Sequence of chain A:
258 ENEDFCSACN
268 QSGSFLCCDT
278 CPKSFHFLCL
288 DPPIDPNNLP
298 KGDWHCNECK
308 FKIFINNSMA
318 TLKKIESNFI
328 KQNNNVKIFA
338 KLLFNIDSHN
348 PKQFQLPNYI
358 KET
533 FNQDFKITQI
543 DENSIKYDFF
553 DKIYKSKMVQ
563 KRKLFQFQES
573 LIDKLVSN

Interface contacts:
Residue P508 in chain B interacts with residue Q541 in chain A (closest heavy-atom distance 3.5 Å).
Residue I547 in chain B interacts with residue N331 in chain A (closest heavy-atom distance 4.0 Å).
Residue L573 in chain B is in contact with residue F567 in chain A (closest heavy-atom distance 3.6 Å).
Residue T525 in chain B contacts residue E544 in chain A (closest heavy-atom distance 3.0 Å).
Residue Y505 in chain B interacts with residue Q541 in chain A (closest heavy-atom distance 3.4 Å).
Residue F551 in chain B is in contact with residue Y549 in chain A (closest heavy-atom distance 3.3 Å).
Residue E507 in chain B contacts residue Q541 in chain A (closest heavy-atom distance 2.9 Å).
Residue Q503 in chain B contacts residue I539 in chain A (closest heavy-atom distance 3.4 Å).
Residue Q521 in chain B is in contact with residue I542 in chain A (closest heavy-atom distance 2.9 Å).
Residue I520 in chain B interacts with residue I539 in chain A (closest heavy-atom distance 3.4 Å).
Residue K511 in chain B is in contact with residue S546 in chain A (closest heavy-atom distance 3.3 Å).
Residue I522 in chain B contacts residue I547 in chain A (closest heavy-atom distance 3.6 Å).
Residue T526 in chain B is in contact with residue K328 in chain A (closest heavy-atom distance 3.4 Å).
Residue L509 in chain B is in contact with residue K334 in chain A (closest heavy-atom distance 3.2 Å).
Residue I520 in chain B contacts residue I542 in chain A (closest heavy-atom distance 3.0 Å).
Residue I523 in chain B is in contact with residue I542 in chain A (closest heavy-atom distance 3.1 Å).
Residue Y505 in chain B is in contact with residue I539 in chain A (closest heavy-atom distance 3.6 Å).
Residue Q562 in chain B is in contact with residue M560 in chain A (closest heavy-atom distance 3.2 Å).
Residue F551 in chain B interacts with residue N545 in chain A (closest heavy-atom distance 3.6 Å).
Residue K576 in chain B interacts with residue D575 in chain A (closest heavy-atom distance 3.0 Å).
Residue I498 in chain B is in contact with residue F537 in chain A (closest heavy-atom distance 3.6 Å).
Residue Y514 in chain B contacts residue T540 in chain A (closest heavy-atom distance 3.5 Å).
Residue K511 in chain B is in contact with residue D550 in chain A (closest heavy-atom distance 4.0 Å).
Residue Q521 in chain B is in contact with residue Q541 in chain A (closest heavy-atom distance 3.3 Å).
Residue F551 in chain B contacts residue F552 in chain A (closest heavy-atom distance 3.8 Å).
Residue E507 in chain B is in contact with residue K334 in chain A (closest heavy-atom distance 4.0 Å).
Residue K511 in chain B is in contact with residue N331 in chain A (closest heavy-atom distance 3.8 Å).
Residue F569 in chain B interacts with residue F567 in chain A (closest heavy-atom distance 3.3 Å).
Residue L509 in chain B contacts residue K338 in chain A (closest heavy-atom distance 3.7 Å).
Residue K565 in chain B interacts with residue R564 in chain A (closest heavy-atom distance 3.6 Å).
Residue I522 in chain B contacts residue I542 in chain A (closest heavy-atom distance 3.3 Å).
Residue L577 in chain B is in contact with residue I574 in chain A (closest heavy-atom distance 4.0 Å).
Residue I523 in chain B contacts residue Q541 in chain A (closest heavy-atom distance 4.0 Å).
Residue G513 in chain B interacts with residue D550 in chain A (closest heavy-atom distance 3.2 Å).
Residue N516 in chain B is in contact with residue T540 in chain A (closest heavy-atom distance 3.5 Å).
Residue Q503 in chain B interacts with residue F537 in chain A (closest heavy-atom distance 3.1 Å).
Residue P508 in chain B is in contact with residue T540 in chain A (closest heavy-atom distance 3.6 Å).
Residue I512 in chain B contacts residue D550 in chain A (closest heavy-atom distance 3.5 Å).
Residue F569 in chain B interacts with residue Q568 in chain A (closest heavy-atom distance 3.2 Å).
Residue N502 in chain B is in contact with residue N534 in chain A (closest heavy-atom distance 3.4 Å).
Residue I523 in chain B contacts residue D543 in chain A (closest heavy-atom distance 3.7 Å).
Residue N519 in chain B is in contact with residue I539 in chain A (closest heavy-atom distance 4.0 Å).
Residue Q495 in chain B interacts with residue D536 in chain A (closest heavy-atom distance 3.7 Å).
Residue P508 in chain B contacts residue K334 in chain A (closest heavy-atom distance 3.6 Å).
Residue Y506 in chain B is in contact with residue Q541 in chain A (closest heavy-atom distance 2.9 Å).
Residue D550 in chain B contacts residue Y549 in chain A (closest heavy-atom distance 3.8 Å).
Residue I512 in chain B contacts residue Y549 in chain A (closest heavy-atom distance 3.7 Å).
Residue Q521 in chain B is in contact with residue T540 in chain A (closest heavy-atom distance 2.6 Å).
Residue N519 in chain B interacts with residue T540 in chain A (closest heavy-atom distance 3.2 Å).
Residue I547 in chain B contacts residue N545 in chain A (closest heavy-atom distance 3.3 Å).
Residue L504 in chain B is in contact with residue K538 in chain A (closest heavy-atom distance 3.7 Å).
Residue I520 in chain B is in contact with residue T540 in chain A (closest heavy-atom distance 3.3 Å).
Residue Y506 in chain B interacts with residue K538 in chain A (closest heavy-atom distance 3.9 Å).
Residue Q495 in chain B is in contact with residue F537 in chain A (closest heavy-atom distance 3.3 Å).
Residue Y506 in chain B interacts with residue I539 in chain A (closest heavy-atom distance 3.2 Å).
Residue Q521 in chain B contacts residue I539 in chain A (closest heavy-atom distance 3.4 Å).
Residue K511 in chain B is in contact with residue K334 in chain A (closest heavy-atom distance 3.7 Å).
Residue Y506 in chain B interacts with residue T540 in chain A (closest heavy-atom distance 3.8 Å).
Residue L509 in chain B interacts with residue I335 in chain A (closest heavy-atom distance 4.0 Å).
Residue I512 in chain B contacts residue D553 in chain A (closest heavy-atom distance 3.4 Å).

Sequence of chain B:
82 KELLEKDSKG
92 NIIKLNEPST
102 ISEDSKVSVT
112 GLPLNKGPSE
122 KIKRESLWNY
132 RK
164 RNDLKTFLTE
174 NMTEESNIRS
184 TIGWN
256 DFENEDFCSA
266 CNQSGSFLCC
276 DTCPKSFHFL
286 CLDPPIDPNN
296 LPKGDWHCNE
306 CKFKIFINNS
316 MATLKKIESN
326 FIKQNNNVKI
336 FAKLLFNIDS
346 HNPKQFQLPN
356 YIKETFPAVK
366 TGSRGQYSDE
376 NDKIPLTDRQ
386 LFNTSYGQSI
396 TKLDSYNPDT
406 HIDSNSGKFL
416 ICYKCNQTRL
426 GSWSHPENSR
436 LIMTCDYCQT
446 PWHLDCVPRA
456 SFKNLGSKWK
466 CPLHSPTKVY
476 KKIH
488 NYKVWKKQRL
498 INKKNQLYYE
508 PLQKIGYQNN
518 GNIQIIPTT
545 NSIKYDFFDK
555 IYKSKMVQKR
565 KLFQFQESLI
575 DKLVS

The following describes two proteins that form a bound complex.